Sequence of chain B:
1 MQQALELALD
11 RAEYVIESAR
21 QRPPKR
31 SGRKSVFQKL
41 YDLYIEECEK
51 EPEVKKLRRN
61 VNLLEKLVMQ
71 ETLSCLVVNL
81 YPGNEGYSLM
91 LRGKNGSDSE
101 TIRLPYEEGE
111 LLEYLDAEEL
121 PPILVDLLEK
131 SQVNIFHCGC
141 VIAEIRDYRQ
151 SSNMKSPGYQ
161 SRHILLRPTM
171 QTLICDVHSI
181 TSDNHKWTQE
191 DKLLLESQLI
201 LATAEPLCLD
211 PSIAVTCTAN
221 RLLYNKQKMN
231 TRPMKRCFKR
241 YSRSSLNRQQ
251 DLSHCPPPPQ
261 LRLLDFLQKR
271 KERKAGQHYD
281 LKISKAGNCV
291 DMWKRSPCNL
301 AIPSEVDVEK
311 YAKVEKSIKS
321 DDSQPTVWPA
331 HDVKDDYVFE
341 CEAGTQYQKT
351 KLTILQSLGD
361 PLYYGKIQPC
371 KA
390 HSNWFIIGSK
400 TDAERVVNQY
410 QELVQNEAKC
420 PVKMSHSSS

These two protein chains interact to form a complex.

Interface contacts:
Residue P122 in chain B contacts residue Y533 in chain A (closest heavy-atom distance 3.4 Å).
Residue K130 in chain B contacts residue V551 in chain A (closest heavy-atom distance 4.3 Å).
Residue L89 in chain B interacts with residue L547 in chain A (closest heavy-atom distance 3.5 Å).
Residue M90 in chain B interacts with residue M550 in chain A (closest heavy-atom distance 4.8 Å).
Residue L127 in chain B is in contact with residue L547 in chain A (closest heavy-atom distance 3.5 Å).
Residue E110 in chain B contacts residue R539 in chain A (closest heavy-atom distance 3.5 Å).
Residue Y114 in chain B contacts residue Y533 in chain A (closest heavy-atom distance 5.0 Å).
Residue S179 in chain B interacts with residue G532 in chain A (closest heavy-atom distance 4.3 Å).
Residue L91 in chain B is in contact with residue H554 in chain A (closest heavy-atom distance 3.9 Å).
Residue L89 in chain B contacts residue L543 in chain A (closest heavy-atom distance 4.8 Å).
Residue I123 in chain B contacts residue Y533 in chain A (closest heavy-atom distance 3.4 Å).
Residue L111 in chain B contacts residue W540 in chain A (closest heavy-atom distance 4.0 Å).
Residue Y114 in chain B is in contact with residue W540 in chain A (closest heavy-atom distance 3.8 Å).
Residue S99 in chain B interacts with residue M550 in chain A (closest heavy-atom distance 4.2 Å).
Residue I123 in chain B is in contact with residue I529 in chain A (closest heavy-atom distance 4.8 Å).
Residue S99 in chain B contacts residue H554 in chain A (closest heavy-atom distance 3.5 Å).
Residue T101 in chain B interacts with residue L547 in chain A (closest heavy-atom distance 4.8 Å).
Residue S179 in chain B is in contact with residue R531 in chain A (closest heavy-atom distance 2.9 Å).
Residue S182 in chain B interacts with residue R531 in chain A (closest heavy-atom distance 3.3 Å).
Residue G93 in chain B is in contact with residue H554 in chain A (closest heavy-atom distance 3.8 Å).
Residue I180 in chain B contacts residue R531 in chain A (closest heavy-atom distance 5.0 Å).
Residue T101 in chain B contacts residue M550 in chain A (closest heavy-atom distance 3.2 Å).
Residue H178 in chain B contacts residue Y534 in chain A (closest heavy-atom distance 3.7 Å).
Residue L104 in chain B contacts residue L543 in chain A (closest heavy-atom distance 3.4 Å).
Residue I123 in chain B interacts with residue R544 in chain A (closest heavy-atom distance 3.5 Å).
Residue D126 in chain B contacts residue R544 in chain A (closest heavy-atom distance 3.1 Å).
Residue L91 in chain B interacts with residue M550 in chain A (closest heavy-atom distance 4.5 Å).
Residue L127 in chain B is in contact with residue N548 in chain A (closest heavy-atom distance 3.6 Å).
Residue L104 in chain B contacts residue A546 in chain A (closest heavy-atom distance 4.8 Å).
Residue T101 in chain B is in contact with residue A546 in chain A (closest heavy-atom distance 4.5 Å).
Residue S131 in chain B is in contact with residue V551 in chain A (closest heavy-atom distance 4.2 Å).
Residue Q171 in chain B interacts with residue Y533 in chain A (closest heavy-atom distance 4.8 Å).
Residue L111 in chain B interacts with residue L543 in chain A (closest heavy-atom distance 4.3 Å).
Residue C175 in chain B is in contact with residue G532 in chain A (closest heavy-atom distance 3.3 Å).
Residue S131 in chain B is in contact with residue H554 in chain A (closest heavy-atom distance 3.4 Å).
Residue L89 in chain B interacts with residue M550 in chain A (closest heavy-atom distance 3.8 Å).
Residue I123 in chain B interacts with residue L547 in chain A (closest heavy-atom distance 4.2 Å).
Residue L104 in chain B interacts with residue R542 in chain A (closest heavy-atom distance 3.8 Å).
Residue E100 in chain B interacts with residue M550 in chain A (closest heavy-atom distance 4.7 Å).
Residue I123 in chain B is in contact with residue W540 in chain A (closest heavy-atom distance 3.2 Å).
Residue E110 in chain B interacts with residue W540 in chain A (closest heavy-atom distance 3.5 Å).
Residue K94 in chain B interacts with residue Q558 in chain A (closest heavy-atom distance 5.0 Å).
Residue R92 in chain B is in contact with residue H554 in chain A (closest heavy-atom distance 4.1 Å).
Residue L124 in chain B interacts with residue L547 in chain A (closest heavy-atom distance 4.5 Å).
Residue E108 in chain B contacts residue R542 in chain A (closest heavy-atom distance 3.2 Å).
Residue C175 in chain B interacts with residue Y533 in chain A (closest heavy-atom distance 3.4 Å).
Residue N95 in chain B interacts with residue Q558 in chain A (closest heavy-atom distance 4.6 Å).
Residue Y87 in chain B interacts with residue L543 in chain A (closest heavy-atom distance 4.7 Å).
Residue L127 in chain B interacts with residue R544 in chain A (closest heavy-atom distance 3.2 Å).
Residue D126 in chain B contacts residue G530 in chain A (closest heavy-atom distance 3.9 Å).
Residue P105 in chain B is in contact with residue R542 in chain A (closest heavy-atom distance 4.2 Å).
Residue E108 in chain B interacts with residue R539 in chain A (closest heavy-atom distance 4.7 Å).
Residue I102 in chain B is in contact with residue A546 in chain A (closest heavy-atom distance 4.7 Å).
Residue D126 in chain B contacts residue R531 in chain A (closest heavy-atom distance 3.6 Å).
Residue H178 in chain B interacts with residue G532 in chain A (closest heavy-atom distance 3.6 Å).
Residue L127 in chain B contacts residue V551 in chain A (closest heavy-atom distance 4.1 Å).

Sequence of chain A:
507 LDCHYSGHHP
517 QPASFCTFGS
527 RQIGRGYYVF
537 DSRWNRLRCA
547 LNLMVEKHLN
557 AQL